Sequence of chain B:
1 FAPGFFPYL

Sequence of chain A:
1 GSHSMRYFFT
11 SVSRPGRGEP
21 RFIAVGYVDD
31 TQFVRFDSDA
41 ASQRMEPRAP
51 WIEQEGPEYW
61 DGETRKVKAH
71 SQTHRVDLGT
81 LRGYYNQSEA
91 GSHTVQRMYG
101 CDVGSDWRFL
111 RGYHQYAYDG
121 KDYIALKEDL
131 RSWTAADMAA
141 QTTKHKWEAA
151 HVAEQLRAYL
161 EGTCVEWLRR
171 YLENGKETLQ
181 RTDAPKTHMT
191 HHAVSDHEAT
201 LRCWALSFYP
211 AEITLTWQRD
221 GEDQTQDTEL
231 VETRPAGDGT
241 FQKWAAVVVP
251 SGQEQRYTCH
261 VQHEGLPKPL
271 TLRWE

Contacts between the two chains:
Residue W147 in chain A interacts with residue P7 in chain B (closest heavy-atom distance 4.0 Å).
Residue Y159 in chain A is in contact with residue P3 in chain B (closest heavy-atom distance 3.5 Å).
Residue D77 in chain A contacts residue L9 in chain B (closest heavy-atom distance 2.9 Å).
Residue I124 in chain A contacts residue L9 in chain B (closest heavy-atom distance 4.7 Å).
Residue T73 in chain A contacts residue F6 in chain B (closest heavy-atom distance 3.6 Å).
Residue Y7 in chain A contacts residue F1 in chain B (closest heavy-atom distance 3.2 Å).
Residue A69 in chain A is in contact with residue F6 in chain B (closest heavy-atom distance 3.5 Å).
Residue T73 in chain A contacts residue Y8 in chain B (closest heavy-atom distance 3.9 Å).
Residue R97 in chain A interacts with residue P3 in chain B (closest heavy-atom distance 4.4 Å).
Residue L81 in chain A is in contact with residue L9 in chain B (closest heavy-atom distance 3.7 Å).
Residue T143 in chain A contacts residue L9 in chain B (closest heavy-atom distance 2.9 Å).
Residue T80 in chain A interacts with residue L9 in chain B (closest heavy-atom distance 3.7 Å).
Residue K66 in chain A is in contact with residue P3 in chain B (closest heavy-atom distance 3.5 Å).
Residue R97 in chain A interacts with residue F5 in chain B (closest heavy-atom distance 4.8 Å).
Residue L156 in chain A is in contact with residue F5 in chain B (closest heavy-atom distance 3.6 Å).
Residue K66 in chain A interacts with residue A2 in chain B (closest heavy-atom distance 2.7 Å).
Residue Y99 in chain A contacts residue P3 in chain B (closest heavy-atom distance 2.8 Å).
Residue Q155 in chain A interacts with residue F5 in chain B (closest heavy-atom distance 3.0 Å).
Residue V152 in chain A interacts with residue P7 in chain B (closest heavy-atom distance 4.1 Å).
Residue Y116 in chain A is in contact with residue P7 in chain B (closest heavy-atom distance 4.4 Å).
Residue H70 in chain A is in contact with residue P3 in chain B (closest heavy-atom distance 3.1 Å).
Residue Y99 in chain A contacts residue A2 in chain B (closest heavy-atom distance 3.8 Å).
Residue H70 in chain A interacts with residue F6 in chain B (closest heavy-atom distance 3.4 Å).
Residue H70 in chain A interacts with residue A2 in chain B (closest heavy-atom distance 4.9 Å).
Residue T163 in chain A interacts with residue F1 in chain B (closest heavy-atom distance 3.5 Å).
Residue H70 in chain A interacts with residue F5 in chain B (closest heavy-atom distance 3.9 Å).
Residue Y159 in chain A contacts residue F5 in chain B (closest heavy-atom distance 3.9 Å).
Residue W167 in chain A is in contact with residue F1 in chain B (closest heavy-atom distance 3.3 Å).
Residue K66 in chain A interacts with residue G4 in chain B (closest heavy-atom distance 3.8 Å).
Residue Y84 in chain A contacts residue L9 in chain B (closest heavy-atom distance 3.1 Å).
Residue K66 in chain A contacts residue F6 in chain B (closest heavy-atom distance 3.8 Å).
Residue Y123 in chain A contacts residue L9 in chain B (closest heavy-atom distance 4.2 Å).
Residue R97 in chain A contacts residue P7 in chain B (closest heavy-atom distance 4.6 Å).
Residue D77 in chain A contacts residue P7 in chain B (closest heavy-atom distance 4.8 Å).
Residue E63 in chain A is in contact with residue F1 in chain B (closest heavy-atom distance 3.6 Å).
Residue V76 in chain A contacts residue Y8 in chain B (closest heavy-atom distance 4.0 Å).
Residue T143 in chain A is in contact with residue Y8 in chain B (closest heavy-atom distance 4.8 Å).
Residue K66 in chain A interacts with residue F1 in chain B (closest heavy-atom distance 3.4 Å).
Residue Q72 in chain A interacts with residue Y8 in chain B (closest heavy-atom distance 5.0 Å).
Residue E63 in chain A is in contact with residue A2 in chain B (closest heavy-atom distance 3.0 Å).
Residue K146 in chain A is in contact with residue L9 in chain B (closest heavy-atom distance 2.7 Å).
Residue Y116 in chain A interacts with residue L9 in chain B (closest heavy-atom distance 3.8 Å).
Residue Y159 in chain A contacts residue A2 in chain B (closest heavy-atom distance 4.0 Å).
Residue T73 in chain A interacts with residue P7 in chain B (closest heavy-atom distance 3.0 Å).
Residue Y171 in chain A contacts residue F1 in chain B (closest heavy-atom distance 2.7 Å).
Residue W147 in chain A contacts residue Y8 in chain B (closest heavy-atom distance 3.0 Å).
Residue Y59 in chain A is in contact with residue F1 in chain B (closest heavy-atom distance 4.4 Å).
Residue F33 in chain A is in contact with residue F1 in chain B (closest heavy-atom distance 4.7 Å).
Residue Y7 in chain A interacts with residue A2 in chain B (closest heavy-atom distance 3.8 Å).
Residue W147 in chain A interacts with residue L9 in chain B (closest heavy-atom distance 3.6 Å).
Residue D77 in chain A is in contact with residue Y8 in chain B (closest heavy-atom distance 3.7 Å).
Residue M5 in chain A interacts with residue F1 in chain B (closest heavy-atom distance 4.2 Å).
Residue K146 in chain A is in contact with residue Y8 in chain B (closest heavy-atom distance 4.3 Å).
Residue Y159 in chain A is in contact with residue F1 in chain B (closest heavy-atom distance 2.9 Å).

This data describes a binding interaction between two proteins.